The following describes two proteins that form a bound complex.

Sequence of chain B:
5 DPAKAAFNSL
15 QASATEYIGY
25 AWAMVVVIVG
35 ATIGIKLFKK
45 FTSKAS

Sequence of chain A:
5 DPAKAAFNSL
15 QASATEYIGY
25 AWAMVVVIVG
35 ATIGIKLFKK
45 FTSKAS

Contacts between the two chains:
Residue V31 in chain B is in contact with residue T19 in chain A (closest heavy-atom distance 4.6 Å).
Residue K43 in chain B is in contact with residue V33 in chain A (closest heavy-atom distance 3.7 Å).
Residue V31 in chain B is in contact with residue I22 in chain A (closest heavy-atom distance 3.7 Å).
Residue Y24 in chain B interacts with residue K8 in chain A (closest heavy-atom distance 3.7 Å).
Residue E20 in chain B is in contact with residue D5 in chain A (closest heavy-atom distance 4.7 Å).
Residue I39 in chain B is in contact with residue V29 in chain A (closest heavy-atom distance 4.0 Å).
Residue A25 in chain B is in contact with residue F11 in chain A (closest heavy-atom distance 4.2 Å).
Residue F42 in chain B interacts with residue V30 in chain A (closest heavy-atom distance 4.6 Å).
Residue A35 in chain B interacts with residue W26 in chain A (closest heavy-atom distance 4.4 Å).
Residue S50 in chain B interacts with residue K40 in chain A (closest heavy-atom distance 3.0 Å).
Residue F42 in chain B contacts residue W26 in chain A (closest heavy-atom distance 4.1 Å).
Residue I39 in chain B is in contact with residue A25 in chain A (closest heavy-atom distance 4.4 Å).
Residue A27 in chain B interacts with residue Q15 in chain A (closest heavy-atom distance 4.2 Å).
Residue I32 in chain B is in contact with residue A18 in chain A (closest heavy-atom distance 3.6 Å).
Residue K43 in chain B contacts residue V29 in chain A (closest heavy-atom distance 4.0 Å).
Residue S50 in chain B interacts with residue L41 in chain A (closest heavy-atom distance 3.9 Å).
Residue Y21 in chain B interacts with residue A7 in chain A (closest heavy-atom distance 3.5 Å).
Residue Y24 in chain B contacts residue F11 in chain A (closest heavy-atom distance 3.6 Å).
Residue Y24 in chain B contacts residue Q15 in chain A (closest heavy-atom distance 4.9 Å).
Residue S50 in chain B interacts with residue I37 in chain A (closest heavy-atom distance 3.4 Å).
Residue A35 in chain B contacts residue I22 in chain A (closest heavy-atom distance 3.6 Å).
Residue V31 in chain B contacts residue Q15 in chain A (closest heavy-atom distance 3.7 Å).
Residue S47 in chain B contacts residue I37 in chain A (closest heavy-atom distance 4.2 Å).
Residue M28 in chain B is in contact with residue A18 in chain A (closest heavy-atom distance 4.1 Å).
Residue M28 in chain B interacts with residue L14 in chain A (closest heavy-atom distance 4.2 Å).
Residue I39 in chain B contacts residue W26 in chain A (closest heavy-atom distance 3.8 Å).
Residue F42 in chain B is in contact with residue V33 in chain A (closest heavy-atom distance 3.6 Å).
Residue Y21 in chain B interacts with residue F11 in chain A (closest heavy-atom distance 4.1 Å).
Residue T46 in chain B interacts with residue V33 in chain A (closest heavy-atom distance 3.7 Å).
Residue I32 in chain B interacts with residue I22 in chain A (closest heavy-atom distance 4.1 Å).
Residue S47 in chain B is in contact with residue K40 in chain A (closest heavy-atom distance 3.4 Å).
Residue G38 in chain B is in contact with residue W26 in chain A (closest heavy-atom distance 3.8 Å).
Residue M28 in chain B interacts with residue Q15 in chain A (closest heavy-atom distance 4.5 Å).
Residue T46 in chain B interacts with residue I37 in chain A (closest heavy-atom distance 3.4 Å).
Residue F42 in chain B interacts with residue V29 in chain A (closest heavy-atom distance 4.3 Å).
Residue S50 in chain B contacts residue K44 in chain A (closest heavy-atom distance 3.3 Å).